Contacts between the two chains:
Residue G539 in protein 1 is in contact with residue D9 in protein 2 (closest heavy-atom distance 3.8 Å).
Residue A296 in protein 1 interacts with residue A21 in protein 2 (closest heavy-atom distance 3.9 Å).
Residue G539 in protein 1 is in contact with residue F10 in protein 2 (closest heavy-atom distance 3.2 Å).
Residue Y259 in protein 1 contacts residue A21 in protein 2 (closest heavy-atom distance 4.4 Å).
Residue R260 in protein 1 interacts with residue A21 in protein 2 (closest heavy-atom distance 4.3 Å).
Residue A296 in protein 1 contacts residue R19 in protein 2 (closest heavy-atom distance 2.7 Å).
Residue H528 in protein 1 interacts with residue N5 in protein 2 (closest heavy-atom distance 3.9 Å).
Residue K258 in protein 1 interacts with residue D20 in protein 2 (closest heavy-atom distance 4.7 Å).
Residue S297 in protein 1 interacts with residue V18 in protein 2 (closest heavy-atom distance 4.5 Å).
Residue A296 in protein 1 is in contact with residue D20 in protein 2 (closest heavy-atom distance 4.6 Å).
Residue Y540 in protein 1 interacts with residue D9 in protein 2 (closest heavy-atom distance 4.1 Å).
Residue G292 in protein 1 interacts with residue R19 in protein 2 (closest heavy-atom distance 3.5 Å).
Residue Y259 in protein 1 interacts with residue L22 in protein 2 (closest heavy-atom distance 3.5 Å).
Residue A295 in protein 1 is in contact with residue R19 in protein 2 (closest heavy-atom distance 3.0 Å).
Residue R260 in protein 1 interacts with residue L22 in protein 2 (closest heavy-atom distance 3.4 Å).
Residue A293 in protein 1 is in contact with residue R19 in protein 2 (closest heavy-atom distance 4.4 Å).
Residue Y259 in protein 1 contacts residue P24 in protein 2 (closest heavy-atom distance 3.8 Å).
Residue S297 in protein 1 is in contact with residue R19 in protein 2 (closest heavy-atom distance 4.0 Å).
Residue K258 in protein 1 interacts with residue L22 in protein 2 (closest heavy-atom distance 3.5 Å).
Residue V541 in protein 1 interacts with residue D9 in protein 2 (closest heavy-atom distance 4.4 Å).
Residue V541 in protein 1 contacts residue L8 in protein 2 (closest heavy-atom distance 3.7 Å).
Residue Y540 in protein 1 is in contact with residue W7 in protein 2 (closest heavy-atom distance 4.0 Å).
Residue G294 in protein 1 interacts with residue R19 in protein 2 (closest heavy-atom distance 3.6 Å).
Residue V541 in protein 1 is in contact with residue F10 in protein 2 (closest heavy-atom distance 3.4 Å).
Residue R260 in protein 1 contacts residue K23 in protein 2 (closest heavy-atom distance 3.5 Å).
Residue K258 in protein 1 interacts with residue A21 in protein 2 (closest heavy-atom distance 3.1 Å).
Residue Y540 in protein 1 contacts residue L8 in protein 2 (closest heavy-atom distance 3.5 Å).
Residue A296 in protein 1 interacts with residue V18 in protein 2 (closest heavy-atom distance 3.2 Å).
Residue Y540 in protein 1 interacts with residue F10 in protein 2 (closest heavy-atom distance 3.6 Å).

Sequence of protein 1:
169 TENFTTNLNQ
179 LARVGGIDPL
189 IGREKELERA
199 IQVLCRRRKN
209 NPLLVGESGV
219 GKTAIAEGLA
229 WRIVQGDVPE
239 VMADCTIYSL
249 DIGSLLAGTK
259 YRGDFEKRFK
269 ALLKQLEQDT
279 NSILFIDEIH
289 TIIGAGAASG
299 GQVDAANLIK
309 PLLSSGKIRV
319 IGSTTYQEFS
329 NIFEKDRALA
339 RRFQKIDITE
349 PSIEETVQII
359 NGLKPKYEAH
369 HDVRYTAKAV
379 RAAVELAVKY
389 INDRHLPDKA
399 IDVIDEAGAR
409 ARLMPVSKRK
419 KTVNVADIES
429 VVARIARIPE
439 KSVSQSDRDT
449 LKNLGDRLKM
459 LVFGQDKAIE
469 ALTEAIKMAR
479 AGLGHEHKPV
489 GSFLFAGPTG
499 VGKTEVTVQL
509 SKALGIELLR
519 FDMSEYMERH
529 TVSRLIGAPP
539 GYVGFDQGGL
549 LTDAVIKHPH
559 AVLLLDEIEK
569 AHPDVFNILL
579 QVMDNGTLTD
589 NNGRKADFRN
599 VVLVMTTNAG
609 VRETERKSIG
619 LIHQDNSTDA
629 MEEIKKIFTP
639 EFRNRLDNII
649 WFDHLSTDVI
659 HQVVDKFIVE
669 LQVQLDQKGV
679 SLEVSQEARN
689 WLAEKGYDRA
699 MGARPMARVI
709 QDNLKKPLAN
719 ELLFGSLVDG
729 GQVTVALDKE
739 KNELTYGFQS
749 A

Sequence of protein 2:
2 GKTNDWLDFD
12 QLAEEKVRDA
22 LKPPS

These two protein chains interact to form a complex.